Sequence of protein 2:
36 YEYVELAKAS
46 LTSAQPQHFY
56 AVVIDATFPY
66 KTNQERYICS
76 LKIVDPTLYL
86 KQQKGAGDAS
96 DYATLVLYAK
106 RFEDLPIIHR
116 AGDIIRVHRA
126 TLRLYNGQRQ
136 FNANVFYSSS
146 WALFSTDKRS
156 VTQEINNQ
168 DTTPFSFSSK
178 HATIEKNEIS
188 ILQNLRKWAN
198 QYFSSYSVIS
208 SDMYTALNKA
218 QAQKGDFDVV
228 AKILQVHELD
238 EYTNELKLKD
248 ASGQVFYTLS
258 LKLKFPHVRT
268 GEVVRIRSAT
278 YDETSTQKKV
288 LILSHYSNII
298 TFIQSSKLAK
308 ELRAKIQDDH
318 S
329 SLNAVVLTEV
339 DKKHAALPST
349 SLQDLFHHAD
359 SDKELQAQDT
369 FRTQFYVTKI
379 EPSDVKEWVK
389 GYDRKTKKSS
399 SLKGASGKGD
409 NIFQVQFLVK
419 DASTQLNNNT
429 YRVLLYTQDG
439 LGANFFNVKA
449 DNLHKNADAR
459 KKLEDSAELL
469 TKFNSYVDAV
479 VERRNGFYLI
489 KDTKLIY

Residue-level contacts at the interface:
Residue V233 in protein 1 interacts with residue T267 in protein 2 (closest heavy-atom distance 3.1 Å).
Residue Q372 in protein 1 is in contact with residue Y239 in protein 2 (closest heavy-atom distance 3.2 Å).
Residue N331 in protein 1 interacts with residue L256 in protein 2 (closest heavy-atom distance 2.8 Å).
Residue K261 in protein 1 interacts with residue N472 in protein 2 (closest heavy-atom distance 2.7 Å).
Residue A332 in protein 1 is in contact with residue T240 in protein 2 (closest heavy-atom distance 2.6 Å).
Residue Y239 in protein 1 contacts residue Y474 in protein 2 (closest heavy-atom distance 3.2 Å).
Residue Q232 in protein 1 interacts with residue V233 in protein 2 (closest heavy-atom distance 3.4 Å).
Residue N331 in protein 1 contacts residue L290 in protein 2 (closest heavy-atom distance 3.4 Å).
Residue Q423 in protein 1 contacts residue I112 in protein 2 (closest heavy-atom distance 3.4 Å).
Residue Y474 in protein 1 interacts with residue L258 in protein 2 (closest heavy-atom distance 3.4 Å).
Residue E108 in protein 1 interacts with residue N427 in protein 2 (closest heavy-atom distance 3.2 Å).
Residue S173 in protein 1 contacts residue L424 in protein 2 (closest heavy-atom distance 2.9 Å).
Residue T376 in protein 1 interacts with residue Y72 in protein 2 (closest heavy-atom distance 3.3 Å).
Residue K229 in protein 1 interacts with residue E235 in protein 2 (closest heavy-atom distance 2.6 Å).
Residue Q232 in protein 1 contacts residue H234 in protein 2 (closest heavy-atom distance 3.4 Å).
Residue H234 in protein 1 contacts residue D315 in protein 2 (closest heavy-atom distance 2.6 Å).
Residue Q423 in protein 1 is in contact with residue L260 in protein 2 (closest heavy-atom distance 3.2 Å).
Residue L236 in protein 1 interacts with residue H317 in protein 2 (closest heavy-atom distance 3.2 Å).
Residue V233 in protein 1 is in contact with residue Q232 in protein 2 (closest heavy-atom distance 3.4 Å).
Residue Y474 in protein 1 contacts residue Y239 in protein 2 (closest heavy-atom distance 3.2 Å).
Residue Y72 in protein 1 interacts with residue T376 in protein 2 (closest heavy-atom distance 3.3 Å).
Residue L290 in protein 1 contacts residue N331 in protein 2 (closest heavy-atom distance 3.4 Å).
Residue T157 in protein 1 interacts with residue P263 in protein 2 (closest heavy-atom distance 3.2 Å).
Residue E108 in protein 1 interacts with residue N426 in protein 2 (closest heavy-atom distance 3.1 Å).
Residue T376 in protein 1 is in contact with residue E108 in protein 2 (closest heavy-atom distance 2.9 Å).
Residue E235 in protein 1 contacts residue G268 in protein 2 (closest heavy-atom distance 3.2 Å).
Residue L260 in protein 1 interacts with residue Q423 in protein 2 (closest heavy-atom distance 3.2 Å).
Residue L256 in protein 1 is in contact with residue N331 in protein 2 (closest heavy-atom distance 2.8 Å).
Residue H234 in protein 1 contacts residue Q232 in protein 2 (closest heavy-atom distance 3.4 Å).
Residue E159 in protein 1 is in contact with residue H114 in protein 2 (closest heavy-atom distance 2.7 Å).
Residue K261 in protein 1 contacts residue Q423 in protein 2 (closest heavy-atom distance 2.8 Å).
Residue N426 in protein 1 interacts with residue S175 in protein 2 (closest heavy-atom distance 2.6 Å).
Residue E235 in protein 1 is in contact with residue K229 in protein 2 (closest heavy-atom distance 2.6 Å).
Residue Q232 in protein 1 is in contact with residue Q232 in protein 2 (closest heavy-atom distance 3.2 Å).
Residue T428 in protein 1 interacts with residue R106 in protein 2 (closest heavy-atom distance 2.9 Å).
Residue P263 in protein 1 contacts residue T157 in protein 2 (closest heavy-atom distance 3.2 Å).
Residue L258 in protein 1 interacts with residue N472 in protein 2 (closest heavy-atom distance 3.3 Å).
Residue Y239 in protein 1 is in contact with residue Q372 in protein 2 (closest heavy-atom distance 3.2 Å).
Residue G268 in protein 1 interacts with residue E235 in protein 2 (closest heavy-atom distance 3.2 Å).
Residue L424 in protein 1 is in contact with residue S173 in protein 2 (closest heavy-atom distance 2.9 Å).
Residue E108 in protein 1 interacts with residue T376 in protein 2 (closest heavy-atom distance 2.9 Å).
Residue N472 in protein 1 contacts residue S291 in protein 2 (closest heavy-atom distance 2.8 Å).
Residue V233 in protein 1 is in contact with residue V233 in protein 2 (closest heavy-atom distance 3.1 Å).
Residue N472 in protein 1 is in contact with residue L258 in protein 2 (closest heavy-atom distance 3.3 Å).
Residue L231 in protein 1 contacts residue E235 in protein 2 (closest heavy-atom distance 3.0 Å).
Residue Q423 in protein 1 interacts with residue K261 in protein 2 (closest heavy-atom distance 2.8 Å).
Residue T240 in protein 1 contacts residue A332 in protein 2 (closest heavy-atom distance 2.6 Å).
Residue S291 in protein 1 interacts with residue N472 in protein 2 (closest heavy-atom distance 2.8 Å).
Residue I112 in protein 1 contacts residue Q423 in protein 2 (closest heavy-atom distance 3.4 Å).
Residue N426 in protein 1 contacts residue E108 in protein 2 (closest heavy-atom distance 3.1 Å).
Residue H114 in protein 1 is in contact with residue E159 in protein 2 (closest heavy-atom distance 2.7 Å).
Residue N472 in protein 1 is in contact with residue K261 in protein 2 (closest heavy-atom distance 2.7 Å).
Residue S175 in protein 1 interacts with residue N426 in protein 2 (closest heavy-atom distance 2.6 Å).
Residue N427 in protein 1 contacts residue E108 in protein 2 (closest heavy-atom distance 3.2 Å).
Residue E235 in protein 1 interacts with residue L231 in protein 2 (closest heavy-atom distance 3.0 Å).
Residue D315 in protein 1 contacts residue H234 in protein 2 (closest heavy-atom distance 2.6 Å).
Residue R106 in protein 1 contacts residue T428 in protein 2 (closest heavy-atom distance 2.9 Å).
Residue H317 in protein 1 is in contact with residue L236 in protein 2 (closest heavy-atom distance 3.2 Å).
Residue T267 in protein 1 contacts residue V233 in protein 2 (closest heavy-atom distance 3.1 Å).
Residue L258 in protein 1 is in contact with residue Y474 in protein 2 (closest heavy-atom distance 3.4 Å).

The following describes two proteins that form a bound complex.

Sequence of protein 1:
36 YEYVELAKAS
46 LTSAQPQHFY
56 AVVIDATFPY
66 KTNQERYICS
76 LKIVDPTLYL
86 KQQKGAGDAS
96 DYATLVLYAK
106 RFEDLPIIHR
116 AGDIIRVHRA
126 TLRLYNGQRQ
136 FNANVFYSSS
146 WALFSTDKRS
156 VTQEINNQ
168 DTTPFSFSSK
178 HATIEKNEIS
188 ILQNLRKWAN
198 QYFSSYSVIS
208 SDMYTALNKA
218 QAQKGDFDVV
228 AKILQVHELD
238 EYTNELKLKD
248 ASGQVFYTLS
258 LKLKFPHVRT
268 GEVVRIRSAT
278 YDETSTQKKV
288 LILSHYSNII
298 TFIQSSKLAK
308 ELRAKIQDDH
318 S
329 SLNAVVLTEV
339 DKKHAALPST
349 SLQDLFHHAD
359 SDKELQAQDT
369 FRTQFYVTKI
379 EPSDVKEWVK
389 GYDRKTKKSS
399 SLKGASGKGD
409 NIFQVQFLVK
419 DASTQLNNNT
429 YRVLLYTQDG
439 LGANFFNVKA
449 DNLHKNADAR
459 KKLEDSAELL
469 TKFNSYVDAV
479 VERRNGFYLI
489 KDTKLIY